These two protein chains interact to form a complex.

Sequence of the second protein:
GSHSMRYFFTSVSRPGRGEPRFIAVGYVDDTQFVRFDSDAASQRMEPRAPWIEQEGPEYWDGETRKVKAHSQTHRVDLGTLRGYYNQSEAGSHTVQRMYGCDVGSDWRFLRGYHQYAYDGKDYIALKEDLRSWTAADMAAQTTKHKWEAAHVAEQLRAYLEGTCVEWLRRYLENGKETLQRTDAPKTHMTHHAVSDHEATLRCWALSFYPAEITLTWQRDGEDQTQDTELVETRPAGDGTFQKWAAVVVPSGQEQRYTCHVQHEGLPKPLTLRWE

Contacts between the two chains:
Residue D77 in the second protein interacts with residue Y8 in the first protein (closest heavy-atom distance 3.4 Å).
Residue H70 in the second protein is in contact with residue A6 in the first protein (closest heavy-atom distance 3.5 Å).
Residue M45 in the second protein contacts residue M2 in the first protein (closest heavy-atom distance 3.2 Å).
Residue K66 in the second protein interacts with residue P4 in the first protein (closest heavy-atom distance 3.9 Å).
Residue H74 in the second protein is in contact with residue A6 in the first protein (closest heavy-atom distance 5.0 Å).
Residue T143 in the second protein is in contact with residue Y8 in the first protein (closest heavy-atom distance 4.9 Å).
Residue W147 in the second protein contacts residue P7 in the first protein (closest heavy-atom distance 3.7 Å).
Residue Y159 in the second protein interacts with residue M2 in the first protein (closest heavy-atom distance 3.4 Å).
Residue L156 in the second protein contacts residue F3 in the first protein (closest heavy-atom distance 3.8 Å).
Residue Y7 in the second protein interacts with residue M2 in the first protein (closest heavy-atom distance 3.3 Å).
Residue Y159 in the second protein is in contact with residue P4 in the first protein (closest heavy-atom distance 4.9 Å).
Residue L81 in the second protein interacts with residue L9 in the first protein (closest heavy-atom distance 3.6 Å).
Residue Y59 in the second protein contacts residue R1 in the first protein (closest heavy-atom distance 4.2 Å).
Residue Y171 in the second protein contacts residue R1 in the first protein (closest heavy-atom distance 3.1 Å).
Residue E63 in the second protein interacts with residue R1 in the first protein (closest heavy-atom distance 3.4 Å).
Residue Q155 in the second protein interacts with residue N5 in the first protein (closest heavy-atom distance 2.8 Å).
Residue Y159 in the second protein is in contact with residue F3 in the first protein (closest heavy-atom distance 3.3 Å).
Residue K66 in the second protein is in contact with residue M2 in the first protein (closest heavy-atom distance 3.1 Å).
Residue H114 in the second protein contacts residue P7 in the first protein (closest heavy-atom distance 3.8 Å).
Residue M5 in the second protein interacts with residue R1 in the first protein (closest heavy-atom distance 3.8 Å).
Residue Y84 in the second protein is in contact with residue L9 in the first protein (closest heavy-atom distance 3.0 Å).
Residue H70 in the second protein interacts with residue M2 in the first protein (closest heavy-atom distance 3.6 Å).
Residue Y116 in the second protein interacts with residue L9 in the first protein (closest heavy-atom distance 3.3 Å).
Residue T143 in the second protein is in contact with residue L9 in the first protein (closest heavy-atom distance 3.2 Å).
Residue Q72 in the second protein interacts with residue Y8 in the first protein (closest heavy-atom distance 4.4 Å).
Residue E58 in the second protein interacts with residue R1 in the first protein (closest heavy-atom distance 4.6 Å).
Residue T73 in the second protein interacts with residue A6 in the first protein (closest heavy-atom distance 3.4 Å).
Residue T163 in the second protein is in contact with residue R1 in the first protein (closest heavy-atom distance 4.5 Å).
Residue H70 in the second protein is in contact with residue N5 in the first protein (closest heavy-atom distance 4.6 Å).
Residue T73 in the second protein is in contact with residue Y8 in the first protein (closest heavy-atom distance 3.1 Å).
Residue D77 in the second protein interacts with residue P7 in the first protein (closest heavy-atom distance 4.2 Å).
Residue K146 in the second protein interacts with residue Y8 in the first protein (closest heavy-atom distance 4.3 Å).
Residue A69 in the second protein contacts residue Y8 in the first protein (closest heavy-atom distance 4.8 Å).
Residue R97 in the second protein interacts with residue A6 in the first protein (closest heavy-atom distance 4.0 Å).
Residue H70 in the second protein contacts residue P4 in the first protein (closest heavy-atom distance 4.3 Å).
Residue V76 in the second protein is in contact with residue Y8 in the first protein (closest heavy-atom distance 3.5 Å).
Residue A69 in the second protein interacts with residue P4 in the first protein (closest heavy-atom distance 5.0 Å).
Residue Y123 in the second protein interacts with residue L9 in the first protein (closest heavy-atom distance 4.3 Å).
Residue W147 in the second protein interacts with residue L9 in the first protein (closest heavy-atom distance 3.6 Å).
Residue T80 in the second protein interacts with residue L9 in the first protein (closest heavy-atom distance 3.3 Å).
Residue Y159 in the second protein contacts residue R1 in the first protein (closest heavy-atom distance 2.5 Å).
Residue V95 in the second protein contacts residue L9 in the first protein (closest heavy-atom distance 4.8 Å).
Residue Q155 in the second protein interacts with residue F3 in the first protein (closest heavy-atom distance 3.8 Å).
Residue Y7 in the second protein contacts residue R1 in the first protein (closest heavy-atom distance 3.1 Å).
Residue K146 in the second protein interacts with residue L9 in the first protein (closest heavy-atom distance 3.0 Å).
Residue Y99 in the second protein interacts with residue F3 in the first protein (closest heavy-atom distance 3.0 Å).
Residue D77 in the second protein contacts residue L9 in the first protein (closest heavy-atom distance 2.6 Å).
Residue K66 in the second protein contacts residue R1 in the first protein (closest heavy-atom distance 3.9 Å).
Residue K66 in the second protein interacts with residue F3 in the first protein (closest heavy-atom distance 4.5 Å).
Residue E63 in the second protein contacts residue M2 in the first protein (closest heavy-atom distance 3.0 Å).
Residue F9 in the second protein contacts residue M2 in the first protein (closest heavy-atom distance 4.0 Å).
Residue Y99 in the second protein contacts residue M2 in the first protein (closest heavy-atom distance 3.4 Å).
Residue W147 in the second protein is in contact with residue Y8 in the first protein (closest heavy-atom distance 2.9 Å).
Residue T73 in the second protein contacts residue P7 in the first protein (closest heavy-atom distance 4.2 Å).
Residue V67 in the second protein contacts residue M2 in the first protein (closest heavy-atom distance 3.4 Å).
Residue R97 in the second protein is in contact with residue P7 in the first protein (closest heavy-atom distance 3.1 Å).
Residue H70 in the second protein interacts with residue F3 in the first protein (closest heavy-atom distance 3.0 Å).
Residue W167 in the second protein interacts with residue R1 in the first protein (closest heavy-atom distance 3.2 Å).
Residue I124 in the second protein is in contact with residue L9 in the first protein (closest heavy-atom distance 4.6 Å).
Residue V152 in the second protein is in contact with residue P7 in the first protein (closest heavy-atom distance 3.9 Å).

Sequence of the first protein:
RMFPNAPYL